Sequence of protein 2:
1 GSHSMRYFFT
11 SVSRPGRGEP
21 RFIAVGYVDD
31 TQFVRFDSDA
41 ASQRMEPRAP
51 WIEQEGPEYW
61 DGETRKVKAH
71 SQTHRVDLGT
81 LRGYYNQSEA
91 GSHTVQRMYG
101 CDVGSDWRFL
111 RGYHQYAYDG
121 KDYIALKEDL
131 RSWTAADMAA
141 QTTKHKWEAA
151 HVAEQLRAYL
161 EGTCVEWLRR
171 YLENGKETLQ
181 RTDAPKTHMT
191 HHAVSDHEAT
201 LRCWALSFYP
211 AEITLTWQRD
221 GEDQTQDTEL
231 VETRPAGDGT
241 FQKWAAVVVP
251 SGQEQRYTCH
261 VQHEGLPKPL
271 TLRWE

Contacts between the two chains:
Residue F9 in protein 2 interacts with residue T2 in protein 1 (closest heavy-atom distance 4.5 Å).
Residue Y123 in protein 2 interacts with residue V9 in protein 1 (closest heavy-atom distance 4.5 Å).
Residue E63 in protein 2 interacts with residue T2 in protein 1 (closest heavy-atom distance 3.1 Å).
Residue Y7 in protein 2 is in contact with residue I1 in protein 1 (closest heavy-atom distance 3.2 Å).
Residue W147 in protein 2 contacts residue S8 in protein 1 (closest heavy-atom distance 3.0 Å).
Residue K146 in protein 2 interacts with residue V9 in protein 1 (closest heavy-atom distance 3.1 Å).
Residue L156 in protein 2 interacts with residue D3 in protein 1 (closest heavy-atom distance 3.3 Å).
Residue T163 in protein 2 is in contact with residue I1 in protein 1 (closest heavy-atom distance 3.6 Å).
Residue A69 in protein 2 is in contact with residue P6 in protein 1 (closest heavy-atom distance 4.6 Å).
Residue Y159 in protein 2 interacts with residue D3 in protein 1 (closest heavy-atom distance 3.5 Å).
Residue D77 in protein 2 contacts residue F7 in protein 1 (closest heavy-atom distance 5.0 Å).
Residue Y159 in protein 2 is in contact with residue I1 in protein 1 (closest heavy-atom distance 2.8 Å).
Residue Y59 in protein 2 interacts with residue I1 in protein 1 (closest heavy-atom distance 3.4 Å).
Residue H70 in protein 2 contacts residue T2 in protein 1 (closest heavy-atom distance 4.6 Å).
Residue Y99 in protein 2 interacts with residue D3 in protein 1 (closest heavy-atom distance 3.1 Å).
Residue H70 in protein 2 interacts with residue V5 in protein 1 (closest heavy-atom distance 4.5 Å).
Residue D77 in protein 2 is in contact with residue S8 in protein 1 (closest heavy-atom distance 3.4 Å).
Residue H70 in protein 2 is in contact with residue Q4 in protein 1 (closest heavy-atom distance 3.4 Å).
Residue W167 in protein 2 is in contact with residue I1 in protein 1 (closest heavy-atom distance 3.3 Å).
Residue T73 in protein 2 interacts with residue F7 in protein 1 (closest heavy-atom distance 4.0 Å).
Residue H70 in protein 2 interacts with residue P6 in protein 1 (closest heavy-atom distance 4.0 Å).
Residue Y84 in protein 2 contacts residue V9 in protein 1 (closest heavy-atom distance 3.8 Å).
Residue T73 in protein 2 is in contact with residue S8 in protein 1 (closest heavy-atom distance 3.8 Å).
Residue K146 in protein 2 is in contact with residue S8 in protein 1 (closest heavy-atom distance 2.9 Å).
Residue V152 in protein 2 contacts residue F7 in protein 1 (closest heavy-atom distance 3.5 Å).
Residue K66 in protein 2 interacts with residue I1 in protein 1 (closest heavy-atom distance 3.9 Å).
Residue A150 in protein 2 contacts residue F7 in protein 1 (closest heavy-atom distance 3.8 Å).
Residue V76 in protein 2 contacts residue S8 in protein 1 (closest heavy-atom distance 4.7 Å).
Residue T73 in protein 2 is in contact with residue P6 in protein 1 (closest heavy-atom distance 3.1 Å).
Residue T80 in protein 2 contacts residue V9 in protein 1 (closest heavy-atom distance 3.8 Å).
Residue M45 in protein 2 interacts with residue T2 in protein 1 (closest heavy-atom distance 4.9 Å).
Residue T143 in protein 2 is in contact with residue V9 in protein 1 (closest heavy-atom distance 3.0 Å).
Residue K66 in protein 2 contacts residue D3 in protein 1 (closest heavy-atom distance 3.8 Å).
Residue D77 in protein 2 contacts residue V9 in protein 1 (closest heavy-atom distance 2.8 Å).
Residue R97 in protein 2 interacts with residue F7 in protein 1 (closest heavy-atom distance 4.7 Å).
Residue Y171 in protein 2 interacts with residue I1 in protein 1 (closest heavy-atom distance 2.8 Å).
Residue Y159 in protein 2 interacts with residue T2 in protein 1 (closest heavy-atom distance 3.7 Å).
Residue E63 in protein 2 contacts residue I1 in protein 1 (closest heavy-atom distance 3.2 Å).
Residue H70 in protein 2 interacts with residue D3 in protein 1 (closest heavy-atom distance 3.2 Å).
Residue W147 in protein 2 interacts with residue F7 in protein 1 (closest heavy-atom distance 3.4 Å).
Residue K66 in protein 2 is in contact with residue T2 in protein 1 (closest heavy-atom distance 3.0 Å).
Residue Y116 in protein 2 is in contact with residue V9 in protein 1 (closest heavy-atom distance 3.7 Å).
Residue A69 in protein 2 contacts residue V5 in protein 1 (closest heavy-atom distance 3.7 Å).
Residue Q155 in protein 2 interacts with residue D3 in protein 1 (closest heavy-atom distance 4.9 Å).
Residue T73 in protein 2 contacts residue V5 in protein 1 (closest heavy-atom distance 3.6 Å).
Residue M5 in protein 2 is in contact with residue I1 in protein 1 (closest heavy-atom distance 4.1 Å).
Residue V67 in protein 2 contacts residue T2 in protein 1 (closest heavy-atom distance 4.8 Å).
Residue K146 in protein 2 is in contact with residue F7 in protein 1 (closest heavy-atom distance 3.5 Å).
Residue Y99 in protein 2 is in contact with residue T2 in protein 1 (closest heavy-atom distance 3.8 Å).
Residue R97 in protein 2 is in contact with residue P6 in protein 1 (closest heavy-atom distance 3.6 Å).
Residue K66 in protein 2 contacts residue Q4 in protein 1 (closest heavy-atom distance 4.3 Å).
Residue W147 in protein 2 is in contact with residue V9 in protein 1 (closest heavy-atom distance 3.8 Å).
Residue L81 in protein 2 interacts with residue V9 in protein 1 (closest heavy-atom distance 3.9 Å).
Residue Y7 in protein 2 contacts residue T2 in protein 1 (closest heavy-atom distance 3.5 Å).

Sequence of protein 1:
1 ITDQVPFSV

This data describes a binding interaction between two proteins.